Sequence of the second protein:
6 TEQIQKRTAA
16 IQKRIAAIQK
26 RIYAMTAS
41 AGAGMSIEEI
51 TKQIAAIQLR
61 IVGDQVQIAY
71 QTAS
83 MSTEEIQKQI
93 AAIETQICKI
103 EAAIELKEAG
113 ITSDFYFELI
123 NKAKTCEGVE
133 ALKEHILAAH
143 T

Interface contacts:
Residue W96 in the first protein contacts residue Q67 in the second protein (closest heavy-atom distance 3.6 Å).
Residue V88 in the first protein interacts with residue L59 in the second protein (closest heavy-atom distance 4.1 Å).
Residue V51 in the first protein contacts residue Y70 in the second protein (closest heavy-atom distance 3.8 Å).
Residue V55 in the first protein is in contact with residue V62 in the second protein (closest heavy-atom distance 4.5 Å).
Residue N95 in the first protein interacts with residue M83 in the second protein (closest heavy-atom distance 4.3 Å).
Residue V93 in the first protein is in contact with residue Q91 in the second protein (closest heavy-atom distance 3.9 Å).
Residue G97 in the first protein interacts with residue Q67 in the second protein (closest heavy-atom distance 3.3 Å).
Residue H59 in the first protein is in contact with residue V66 in the second protein (closest heavy-atom distance 4.1 Å).
Residue V84 in the first protein interacts with residue K52 in the second protein (closest heavy-atom distance 3.4 Å).
Residue K69 in the first protein interacts with residue Q24 in the second protein (closest heavy-atom distance 3.9 Å).
Residue K73 in the first protein is in contact with residue K52 in the second protein (closest heavy-atom distance 3.5 Å).
Residue V100 in the first protein interacts with residue V66 in the second protein (closest heavy-atom distance 3.7 Å).
Residue R83 in the first protein contacts residue E48 in the second protein (closest heavy-atom distance 3.1 Å).
Residue F63 in the first protein contacts residue V62 in the second protein (closest heavy-atom distance 4.3 Å).
Residue L102 in the first protein is in contact with residue L59 in the second protein (closest heavy-atom distance 4.2 Å).
Residue V88 in the first protein interacts with residue R60 in the second protein (closest heavy-atom distance 2.8 Å).
Residue F153 in the first protein is in contact with residue Q67 in the second protein (closest heavy-atom distance 3.3 Å).
Residue N95 in the first protein interacts with residue G63 in the second protein (closest heavy-atom distance 4.2 Å).
Residue R83 in the first protein is in contact with residue K52 in the second protein (closest heavy-atom distance 3.9 Å).
Residue F153 in the first protein is in contact with residue Y70 in the second protein (closest heavy-atom distance 3.9 Å).
Residue H59 in the first protein is in contact with residue Q65 in the second protein (closest heavy-atom distance 2.9 Å).
Residue E152 in the first protein is in contact with residue S74 in the second protein (closest heavy-atom distance 3.9 Å).
Residue V84 in the first protein is in contact with residue L59 in the second protein (closest heavy-atom distance 3.7 Å).
Residue D91 in the first protein interacts with residue R60 in the second protein (closest heavy-atom distance 3.6 Å).
Residue G97 in the first protein interacts with residue V66 in the second protein (closest heavy-atom distance 4.0 Å).
Residue K73 in the first protein contacts residue T51 in the second protein (closest heavy-atom distance 4.2 Å).
Residue F153 in the first protein contacts residue Q71 in the second protein (closest heavy-atom distance 4.2 Å).
Residue A62 in the first protein interacts with residue V62 in the second protein (closest heavy-atom distance 4.3 Å).
Residue F154 in the first protein contacts residue Y70 in the second protein (closest heavy-atom distance 3.5 Å).
Residue V55 in the first protein is in contact with residue V66 in the second protein (closest heavy-atom distance 3.9 Å).
Residue T101 in the first protein interacts with residue L59 in the second protein (closest heavy-atom distance 3.7 Å).
Residue V84 in the first protein interacts with residue A56 in the second protein (closest heavy-atom distance 3.7 Å).
Residue M66 in the first protein contacts residue L59 in the second protein (closest heavy-atom distance 3.8 Å).
Residue M66 in the first protein contacts residue Q58 in the second protein (closest heavy-atom distance 3.6 Å).
Residue G97 in the first protein interacts with residue G63 in the second protein (closest heavy-atom distance 3.3 Å).
Residue H87 in the first protein is in contact with residue K52 in the second protein (closest heavy-atom distance 4.1 Å).
Residue R98 in the first protein is in contact with residue R60 in the second protein (closest heavy-atom distance 3.2 Å).
Residue H87 in the first protein is in contact with residue R60 in the second protein (closest heavy-atom distance 3.1 Å).
Residue K73 in the first protein is in contact with residue E48 in the second protein (closest heavy-atom distance 3.2 Å).
Residue R98 in the first protein contacts residue D64 in the second protein (closest heavy-atom distance 3.0 Å).
Residue H59 in the first protein is in contact with residue V62 in the second protein (closest heavy-atom distance 3.6 Å).
Residue F153 in the first protein is in contact with residue S74 in the second protein (closest heavy-atom distance 3.9 Å).
Residue N95 in the first protein is in contact with residue Q67 in the second protein (closest heavy-atom distance 3.4 Å).
Residue V88 in the first protein interacts with residue A56 in the second protein (closest heavy-atom distance 4.0 Å).
Residue T101 in the first protein contacts residue V62 in the second protein (closest heavy-atom distance 3.6 Å).
Residue T101 in the first protein contacts residue G63 in the second protein (closest heavy-atom distance 3.3 Å).
Residue H87 in the first protein is in contact with residue A56 in the second protein (closest heavy-atom distance 3.6 Å).
Residue V156 in the first protein contacts residue A73 in the second protein (closest heavy-atom distance 3.8 Å).
Residue M66 in the first protein interacts with residue A55 in the second protein (closest heavy-atom distance 4.3 Å).
Residue R83 in the first protein interacts with residue E49 in the second protein (closest heavy-atom distance 4.0 Å).
Residue T101 in the first protein is in contact with residue V66 in the second protein (closest heavy-atom distance 4.0 Å).
Residue N95 in the first protein interacts with residue D64 in the second protein (closest heavy-atom distance 3.0 Å).
Residue R98 in the first protein interacts with residue Q91 in the second protein (closest heavy-atom distance 4.0 Å).
Residue R98 in the first protein is in contact with residue G63 in the second protein (closest heavy-atom distance 3.6 Å).
Residue S80 in the first protein contacts residue K52 in the second protein (closest heavy-atom distance 3.6 Å).
Residue H87 in the first protein contacts residue E49 in the second protein (closest heavy-atom distance 3.5 Å).
Residue V156 in the first protein is in contact with residue S74 in the second protein (closest heavy-atom distance 3.6 Å).
Residue F105 in the first protein interacts with residue L59 in the second protein (closest heavy-atom distance 3.9 Å).
Residue V84 in the first protein contacts residue A55 in the second protein (closest heavy-atom distance 3.7 Å).
Residue D91 in the first protein contacts residue Q91 in the second protein (closest heavy-atom distance 3.9 Å).

The following describes two proteins that form a bound complex.

Sequence of the first protein:
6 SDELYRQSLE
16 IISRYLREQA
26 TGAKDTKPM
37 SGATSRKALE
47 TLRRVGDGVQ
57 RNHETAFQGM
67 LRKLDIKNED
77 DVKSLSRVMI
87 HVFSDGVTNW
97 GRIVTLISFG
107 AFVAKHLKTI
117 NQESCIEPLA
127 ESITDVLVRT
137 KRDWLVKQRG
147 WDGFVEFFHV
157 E